Sequence of chain B:
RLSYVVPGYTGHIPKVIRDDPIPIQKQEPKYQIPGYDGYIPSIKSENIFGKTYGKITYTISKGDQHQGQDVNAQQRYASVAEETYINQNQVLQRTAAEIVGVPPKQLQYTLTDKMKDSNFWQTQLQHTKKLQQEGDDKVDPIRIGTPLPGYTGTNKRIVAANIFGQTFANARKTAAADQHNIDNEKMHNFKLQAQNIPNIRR

The following describes two proteins that form a bound complex.

Interface contacts:
Residue F510 in chain A is in contact with residue F125 in chain B (closest heavy-atom distance 3.6 Å).
Residue K488 in chain A is in contact with residue K121 in chain B (closest heavy-atom distance 4.8 Å).
Residue T482 in chain A contacts residue K119 in chain B (closest heavy-atom distance 4.8 Å).
Residue K488 in chain A interacts with residue S123 in chain B (closest heavy-atom distance 4.5 Å).
Residue F408 in chain A contacts residue V105 in chain B (closest heavy-atom distance 3.9 Å).
Residue D412 in chain A contacts residue A102 in chain B (closest heavy-atom distance 4.0 Å).
Residue V515 in chain A is in contact with residue T133 in chain B (closest heavy-atom distance 4.2 Å).
Residue T482 in chain A interacts with residue Y114 in chain B (closest heavy-atom distance 3.9 Å).
Residue A511 in chain A contacts residue H132 in chain B (closest heavy-atom distance 4.5 Å).
Residue V486 in chain A contacts residue F125 in chain B (closest heavy-atom distance 3.4 Å).
Residue A511 in chain A contacts residue L136 in chain B (closest heavy-atom distance 4.6 Å).
Residue V515 in chain A interacts with residue W126 in chain B (closest heavy-atom distance 4.4 Å).
Residue K488 in chain A is in contact with residue K119 in chain B (closest heavy-atom distance 3.2 Å).
Residue T482 in chain A contacts residue T115 in chain B (closest heavy-atom distance 4.4 Å).
Residue L507 in chain A interacts with residue Q129 in chain B (closest heavy-atom distance 4.9 Å).
Residue L484 in chain A is in contact with residue M120 in chain B (closest heavy-atom distance 4.9 Å).
Residue N513 in chain A is in contact with residue Y114 in chain B (closest heavy-atom distance 4.0 Å).
Residue Q516 in chain A contacts residue L116 in chain B (closest heavy-atom distance 4.0 Å).
Residue K508 in chain A contacts residue H132 in chain B (closest heavy-atom distance 3.2 Å).
Residue L441 in chain A interacts with residue Y114 in chain B (closest heavy-atom distance 4.1 Å).
Residue D483 in chain A interacts with residue K119 in chain B (closest heavy-atom distance 4.1 Å).
Residue N513 in chain A is in contact with residue Q113 in chain B (closest heavy-atom distance 2.3 Å).
Residue A511 in chain A is in contact with residue T133 in chain B (closest heavy-atom distance 3.7 Å).
Residue Q516 in chain A contacts residue T115 in chain B (closest heavy-atom distance 4.0 Å).
Residue N512 in chain A interacts with residue Q113 in chain B (closest heavy-atom distance 4.5 Å).
Residue V515 in chain A is in contact with residue Q129 in chain B (closest heavy-atom distance 4.5 Å).
Residue V485 in chain A contacts residue M120 in chain B (closest heavy-atom distance 3.5 Å).
Residue F408 in chain A is in contact with residue A102 in chain B (closest heavy-atom distance 5.0 Å).
Residue L507 in chain A is in contact with residue H132 in chain B (closest heavy-atom distance 4.1 Å).
Residue I514 in chain A contacts residue W126 in chain B (closest heavy-atom distance 3.6 Å).
Residue W509 in chain A is in contact with residue Y114 in chain B (closest heavy-atom distance 4.7 Å).
Residue K409 in chain A is in contact with residue L112 in chain B (closest heavy-atom distance 4.1 Å).
Residue N512 in chain A interacts with residue L136 in chain B (closest heavy-atom distance 3.8 Å).
Residue A511 in chain A interacts with residue Q129 in chain B (closest heavy-atom distance 4.2 Å).
Residue Q516 in chain A interacts with residue W126 in chain B (closest heavy-atom distance 4.9 Å).
Residue I514 in chain A contacts residue Y114 in chain B (closest heavy-atom distance 4.7 Å).
Residue I514 in chain A interacts with residue L116 in chain B (closest heavy-atom distance 3.6 Å).
Residue Q516 in chain A is in contact with residue Y114 in chain B (closest heavy-atom distance 2.8 Å).
Residue L507 in chain A interacts with residue F125 in chain B (closest heavy-atom distance 3.5 Å).
Residue D444 in chain A interacts with residue Y114 in chain B (closest heavy-atom distance 4.2 Å).
Residue I514 in chain A contacts residue M120 in chain B (closest heavy-atom distance 4.3 Å).
Residue K488 in chain A interacts with residue D118 in chain B (closest heavy-atom distance 4.4 Å).
Residue C502 in chain A contacts residue F125 in chain B (closest heavy-atom distance 4.5 Å).
Residue K488 in chain A is in contact with residue D122 in chain B (closest heavy-atom distance 5.0 Å).
Residue Q516 in chain A contacts residue Q113 in chain B (closest heavy-atom distance 2.9 Å).
Residue D489 in chain A is in contact with residue K119 in chain B (closest heavy-atom distance 4.4 Å).
Residue F408 in chain A contacts residue V107 in chain B (closest heavy-atom distance 4.2 Å).
Residue T482 in chain A contacts residue M120 in chain B (closest heavy-atom distance 4.7 Å).
Residue V485 in chain A is in contact with residue K119 in chain B (closest heavy-atom distance 3.8 Å).
Residue P481 in chain A contacts residue Y114 in chain B (closest heavy-atom distance 3.4 Å).
Residue I514 in chain A contacts residue Q113 in chain B (closest heavy-atom distance 4.5 Å).
Residue F510 in chain A is in contact with residue Q129 in chain B (closest heavy-atom distance 4.6 Å).
Residue V515 in chain A contacts residue Q113 in chain B (closest heavy-atom distance 4.6 Å).
Residue Q480 in chain A interacts with residue Y114 in chain B (closest heavy-atom distance 3.4 Å).
Residue K409 in chain A interacts with residue Y114 in chain B (closest heavy-atom distance 3.9 Å).

Sequence of chain A:
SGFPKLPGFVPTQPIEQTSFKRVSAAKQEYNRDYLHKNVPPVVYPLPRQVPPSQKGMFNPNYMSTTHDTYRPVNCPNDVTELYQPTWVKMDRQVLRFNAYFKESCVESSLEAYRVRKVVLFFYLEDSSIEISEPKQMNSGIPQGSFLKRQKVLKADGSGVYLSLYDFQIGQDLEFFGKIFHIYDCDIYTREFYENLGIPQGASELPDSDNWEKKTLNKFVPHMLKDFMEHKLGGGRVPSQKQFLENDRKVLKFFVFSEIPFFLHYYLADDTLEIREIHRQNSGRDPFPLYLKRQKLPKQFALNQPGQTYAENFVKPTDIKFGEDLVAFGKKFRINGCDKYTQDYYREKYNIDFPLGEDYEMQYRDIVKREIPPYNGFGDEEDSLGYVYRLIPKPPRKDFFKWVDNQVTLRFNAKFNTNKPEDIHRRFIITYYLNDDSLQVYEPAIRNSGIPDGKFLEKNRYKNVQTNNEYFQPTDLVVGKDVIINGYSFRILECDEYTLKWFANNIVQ